This data describes a binding interaction between two proteins.

Residue-level contacts at the interface:
Residue A194 in the first protein contacts residue M390 in the second protein (closest heavy-atom distance 3.8 Å).
Residue N302 in the first protein interacts with residue T433 in the second protein (closest heavy-atom distance 4.8 Å).
Residue L179 in the first protein interacts with residue M393 in the second protein (closest heavy-atom distance 3.8 Å).
Residue F182 in the first protein is in contact with residue M390 in the second protein (closest heavy-atom distance 3.7 Å).
Residue C202 in the first protein interacts with residue F394 in the second protein (closest heavy-atom distance 4.4 Å).
Residue N203 in the first protein is in contact with residue V400 in the second protein (closest heavy-atom distance 4.6 Å).
Residue L170 in the first protein interacts with residue S397 in the second protein (closest heavy-atom distance 3.5 Å).
Residue Y294 in the first protein contacts residue Y387 in the second protein (closest heavy-atom distance 3.9 Å).
Residue L170 in the first protein contacts residue S396 in the second protein (closest heavy-atom distance 4.8 Å).
Residue V198 in the first protein interacts with residue F394 in the second protein (closest heavy-atom distance 4.0 Å).
Residue A194 in the first protein interacts with residue Y387 in the second protein (closest heavy-atom distance 3.5 Å).
Residue I148 in the first protein contacts residue S397 in the second protein (closest heavy-atom distance 3.4 Å).
Residue T173 in the first protein contacts residue M393 in the second protein (closest heavy-atom distance 4.3 Å).
Residue E197 in the first protein contacts residue Y387 in the second protein (closest heavy-atom distance 2.4 Å).
Residue E197 in the first protein interacts with residue R415 in the second protein (closest heavy-atom distance 3.8 Å).
Residue S298 in the first protein is in contact with residue R415 in the second protein (closest heavy-atom distance 2.8 Å).
Residue D201 in the first protein contacts residue V400 in the second protein (closest heavy-atom distance 2.9 Å).
Residue I148 in the first protein is in contact with residue M393 in the second protein (closest heavy-atom distance 3.9 Å).
Residue I171 in the first protein contacts residue S397 in the second protein (closest heavy-atom distance 3.4 Å).
Residue P192 in the first protein is in contact with residue M390 in the second protein (closest heavy-atom distance 4.5 Å).
Residue C202 in the first protein contacts residue F398 in the second protein (closest heavy-atom distance 3.6 Å).
Residue D201 in the first protein contacts residue P434 in the second protein (closest heavy-atom distance 4.3 Å).
Residue V198 in the first protein is in contact with residue A395 in the second protein (closest heavy-atom distance 3.8 Å).
Residue D201 in the first protein interacts with residue R415 in the second protein (closest heavy-atom distance 3.5 Å).
Residue E197 in the first protein is in contact with residue R391 in the second protein (closest heavy-atom distance 3.3 Å).
Residue D301 in the first protein contacts residue R415 in the second protein (closest heavy-atom distance 3.3 Å).
Residue I148 in the first protein contacts residue F398 in the second protein (closest heavy-atom distance 4.5 Å).
Residue D201 in the first protein contacts residue P407 in the second protein (closest heavy-atom distance 4.6 Å).
Residue E181 in the first protein contacts residue K386 in the second protein (closest heavy-atom distance 3.4 Å).
Residue F182 in the first protein is in contact with residue F394 in the second protein (closest heavy-atom distance 3.5 Å).
Residue R304 in the first protein interacts with residue K428 in the second protein (closest heavy-atom distance 3.5 Å).
Residue V198 in the first protein is in contact with residue R391 in the second protein (closest heavy-atom distance 4.6 Å).
Residue V198 in the first protein is in contact with residue H413 in the second protein (closest heavy-atom distance 4.6 Å).
Residue L170 in the first protein contacts residue F398 in the second protein (closest heavy-atom distance 4.6 Å).
Residue T178 in the first protein contacts residue M393 in the second protein (closest heavy-atom distance 3.7 Å).
Residue I204 in the first protein contacts residue F398 in the second protein (closest heavy-atom distance 4.5 Å).
Residue G169 in the first protein is in contact with residue S397 in the second protein (closest heavy-atom distance 4.6 Å).
Residue C202 in the first protein contacts residue S399 in the second protein (closest heavy-atom distance 3.2 Å).
Residue A150 in the first protein contacts residue F398 in the second protein (closest heavy-atom distance 3.6 Å).
Residue A194 in the first protein contacts residue K386 in the second protein (closest heavy-atom distance 4.7 Å).
Residue A194 in the first protein contacts residue R391 in the second protein (closest heavy-atom distance 4.0 Å).
Residue R200 in the first protein is in contact with residue R415 in the second protein (closest heavy-atom distance 3.1 Å).
Residue D201 in the first protein is in contact with residue S399 in the second protein (closest heavy-atom distance 4.3 Å).
Residue Y299 in the first protein contacts residue R415 in the second protein (closest heavy-atom distance 4.8 Å).
Residue I195 in the first protein is in contact with residue F394 in the second protein (closest heavy-atom distance 3.7 Å).
Residue T178 in the first protein is in contact with residue R389 in the second protein (closest heavy-atom distance 3.6 Å).
Residue N203 in the first protein interacts with residue K401 in the second protein (closest heavy-atom distance 4.0 Å).
Residue I148 in the first protein contacts residue F394 in the second protein (closest heavy-atom distance 4.0 Å).
Residue F137 in the first protein interacts with residue F398 in the second protein (closest heavy-atom distance 3.9 Å).
Residue I171 in the first protein interacts with residue S396 in the second protein (closest heavy-atom distance 3.3 Å).
Residue C202 in the first protein contacts residue V400 in the second protein (closest heavy-atom distance 4.4 Å).
Residue C149 in the first protein contacts residue F398 in the second protein (closest heavy-atom distance 3.4 Å).
Residue I195 in the first protein interacts with residue M390 in the second protein (closest heavy-atom distance 4.2 Å).
Residue D301 in the first protein interacts with residue V431 in the second protein (closest heavy-atom distance 3.7 Å).
Residue T178 in the first protein is in contact with residue M390 in the second protein (closest heavy-atom distance 3.9 Å).
Residue E181 in the first protein is in contact with residue M390 in the second protein (closest heavy-atom distance 4.5 Å).
Residue N176 in the first protein interacts with residue M393 in the second protein (closest heavy-atom distance 3.9 Å).
Residue G169 in the first protein interacts with residue S396 in the second protein (closest heavy-atom distance 4.1 Å).
Residue F137 in the first protein is in contact with residue F394 in the second protein (closest heavy-atom distance 3.5 Å).
Residue I171 in the first protein interacts with residue M393 in the second protein (closest heavy-atom distance 3.7 Å).

Sequence of the first protein:
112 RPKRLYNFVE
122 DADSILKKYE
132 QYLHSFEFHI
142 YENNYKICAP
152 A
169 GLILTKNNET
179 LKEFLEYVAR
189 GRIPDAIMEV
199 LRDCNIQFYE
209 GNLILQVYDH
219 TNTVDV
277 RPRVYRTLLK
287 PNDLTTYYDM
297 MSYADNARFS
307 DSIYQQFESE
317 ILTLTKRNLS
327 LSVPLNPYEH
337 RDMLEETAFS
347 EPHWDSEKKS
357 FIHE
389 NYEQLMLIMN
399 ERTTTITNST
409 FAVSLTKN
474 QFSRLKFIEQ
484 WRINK

Sequence of the second protein:
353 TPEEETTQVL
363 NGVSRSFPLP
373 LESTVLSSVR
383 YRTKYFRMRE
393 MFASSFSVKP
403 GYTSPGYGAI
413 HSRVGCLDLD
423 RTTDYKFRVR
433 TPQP